The following describes two proteins that form a bound complex.

Sequence of the first protein:
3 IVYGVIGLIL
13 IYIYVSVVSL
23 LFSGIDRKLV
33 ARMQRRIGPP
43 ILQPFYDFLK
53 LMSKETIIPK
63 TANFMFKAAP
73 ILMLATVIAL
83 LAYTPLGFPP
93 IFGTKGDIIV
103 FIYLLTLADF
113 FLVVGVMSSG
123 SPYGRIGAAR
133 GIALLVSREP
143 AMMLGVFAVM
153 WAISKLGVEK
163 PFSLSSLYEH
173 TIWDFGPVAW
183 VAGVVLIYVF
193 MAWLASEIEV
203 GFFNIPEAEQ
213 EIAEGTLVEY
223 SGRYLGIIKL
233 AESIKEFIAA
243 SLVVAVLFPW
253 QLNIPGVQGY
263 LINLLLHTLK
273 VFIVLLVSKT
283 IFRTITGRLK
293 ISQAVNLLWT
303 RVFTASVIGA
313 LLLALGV

Interface contacts:
Residue F12 in the second protein is in contact with residue E213 in the first protein (closest heavy-atom distance 3.2 Å).
Residue L130 in the second protein contacts residue Q36 in the first protein (closest heavy-atom distance 4.8 Å).
Residue P17 in the second protein contacts residue I214 in the first protein (closest heavy-atom distance 3.0 Å).
Residue A198 in the second protein contacts residue L291 in the first protein (closest heavy-atom distance 4.6 Å).
Residue T126 in the second protein contacts residue Q36 in the first protein (closest heavy-atom distance 3.3 Å).
Residue P11 in the second protein is in contact with residue Y125 in the first protein (closest heavy-atom distance 3.8 Å).
Residue F12 in the second protein is in contact with residue Y125 in the first protein (closest heavy-atom distance 4.4 Å).
Residue T195 in the second protein interacts with residue T288 in the first protein (closest heavy-atom distance 3.6 Å).
Residue L361 in the second protein is in contact with residue I128 in the first protein (closest heavy-atom distance 4.4 Å).
Residue R199 in the second protein interacts with residue R290 in the first protein (closest heavy-atom distance 3.9 Å).
Residue G123 in the second protein is in contact with residue R290 in the first protein (closest heavy-atom distance 4.0 Å).
Residue Y124 in the second protein contacts residue T286 in the first protein (closest heavy-atom distance 4.9 Å).
Residue Y124 in the second protein is in contact with residue T288 in the first protein (closest heavy-atom distance 3.6 Å).
Residue L364 in the second protein contacts residue E213 in the first protein (closest heavy-atom distance 3.9 Å).
Residue V203 in the second protein interacts with residue K292 in the first protein (closest heavy-atom distance 4.6 Å).
Residue H129 in the second protein contacts residue Q36 in the first protein (closest heavy-atom distance 4.2 Å).
Residue A362 in the second protein interacts with residue E211 in the first protein (closest heavy-atom distance 4.1 Å).
Residue H16 in the second protein contacts residue E213 in the first protein (closest heavy-atom distance 4.8 Å).
Residue E360 in the second protein is in contact with residue K292 in the first protein (closest heavy-atom distance 4.2 Å).
Residue Y124 in the second protein contacts residue I287 in the first protein (closest heavy-atom distance 3.7 Å).
Residue H129 in the second protein is in contact with residue R38 in the first protein (closest heavy-atom distance 3.0 Å).
Residue A198 in the second protein is in contact with residue Q295 in the first protein (closest heavy-atom distance 3.4 Å).
Residue I10 in the second protein is in contact with residue P124 in the first protein (closest heavy-atom distance 4.6 Å).
Residue H16 in the second protein contacts residue A215 in the first protein (closest heavy-atom distance 4.6 Å).
Residue I122 in the second protein is in contact with residue G289 in the first protein (closest heavy-atom distance 3.7 Å).
Residue D125 in the second protein contacts residue R285 in the first protein (closest heavy-atom distance 4.9 Å).
Residue I27 in the second protein contacts residue E213 in the first protein (closest heavy-atom distance 4.9 Å).
Residue H16 in the second protein contacts residue E216 in the first protein (closest heavy-atom distance 3.1 Å).
Residue E32 in the second protein is in contact with residue R132 in the first protein (closest heavy-atom distance 4.6 Å).
Residue L361 in the second protein is in contact with residue Q212 in the first protein (closest heavy-atom distance 4.9 Å).
Residue S194 in the second protein contacts residue F204 in the first protein (closest heavy-atom distance 4.1 Å).
Residue H16 in the second protein contacts residue Q212 in the first protein (closest heavy-atom distance 4.7 Å).
Residue T195 in the second protein is in contact with residue R290 in the first protein (closest heavy-atom distance 3.7 Å).
Residue T195 in the second protein contacts residue G289 in the first protein (closest heavy-atom distance 4.0 Å).
Residue I10 in the second protein contacts residue Y125 in the first protein (closest heavy-atom distance 4.0 Å).
Residue D121 in the second protein interacts with residue R290 in the first protein (closest heavy-atom distance 4.7 Å).
Residue V365 in the second protein is in contact with residue I214 in the first protein (closest heavy-atom distance 2.8 Å).
Residue R199 in the second protein contacts residue L291 in the first protein (closest heavy-atom distance 2.9 Å).
Residue G123 in the second protein contacts residue G289 in the first protein (closest heavy-atom distance 4.3 Å).
Residue P11 in the second protein is in contact with residue E213 in the first protein (closest heavy-atom distance 4.2 Å).
Residue H16 in the second protein contacts residue Y125 in the first protein (closest heavy-atom distance 4.6 Å).
Residue Y124 in the second protein contacts residue G289 in the first protein (closest heavy-atom distance 3.3 Å).
Residue L133 in the second protein interacts with residue R37 in the first protein (closest heavy-atom distance 3.8 Å).
Residue D125 in the second protein is in contact with residue Q36 in the first protein (closest heavy-atom distance 4.2 Å).
Residue I122 in the second protein contacts residue R290 in the first protein (closest heavy-atom distance 2.9 Å).
Residue F12 in the second protein contacts residue I214 in the first protein (closest heavy-atom distance 3.1 Å).
Residue G18 in the second protein interacts with residue I214 in the first protein (closest heavy-atom distance 3.9 Å).
Residue E360 in the second protein interacts with residue S294 in the first protein (closest heavy-atom distance 3.9 Å).
Residue L361 in the second protein interacts with residue R132 in the first protein (closest heavy-atom distance 3.5 Å).
Residue I10 in the second protein contacts residue E213 in the first protein (closest heavy-atom distance 4.8 Å).
Residue P17 in the second protein interacts with residue A215 in the first protein (closest heavy-atom distance 3.7 Å).
Residue R199 in the second protein is in contact with residue K292 in the first protein (closest heavy-atom distance 4.3 Å).
Residue L361 in the second protein is in contact with residue E213 in the first protein (closest heavy-atom distance 4.8 Å).
Residue P17 in the second protein interacts with residue E216 in the first protein (closest heavy-atom distance 2.9 Å).
Residue S194 in the second protein is in contact with residue T288 in the first protein (closest heavy-atom distance 4.7 Å).
Residue T126 in the second protein is in contact with residue T286 in the first protein (closest heavy-atom distance 3.2 Å).
Residue H16 in the second protein contacts residue I214 in the first protein (closest heavy-atom distance 2.9 Å).
Residue V365 in the second protein is in contact with residue E213 in the first protein (closest heavy-atom distance 3.2 Å).
Residue T195 in the second protein interacts with residue F204 in the first protein (closest heavy-atom distance 4.4 Å).
Residue E32 in the second protein contacts residue I293 in the first protein (closest heavy-atom distance 4.6 Å).

Sequence of the second protein:
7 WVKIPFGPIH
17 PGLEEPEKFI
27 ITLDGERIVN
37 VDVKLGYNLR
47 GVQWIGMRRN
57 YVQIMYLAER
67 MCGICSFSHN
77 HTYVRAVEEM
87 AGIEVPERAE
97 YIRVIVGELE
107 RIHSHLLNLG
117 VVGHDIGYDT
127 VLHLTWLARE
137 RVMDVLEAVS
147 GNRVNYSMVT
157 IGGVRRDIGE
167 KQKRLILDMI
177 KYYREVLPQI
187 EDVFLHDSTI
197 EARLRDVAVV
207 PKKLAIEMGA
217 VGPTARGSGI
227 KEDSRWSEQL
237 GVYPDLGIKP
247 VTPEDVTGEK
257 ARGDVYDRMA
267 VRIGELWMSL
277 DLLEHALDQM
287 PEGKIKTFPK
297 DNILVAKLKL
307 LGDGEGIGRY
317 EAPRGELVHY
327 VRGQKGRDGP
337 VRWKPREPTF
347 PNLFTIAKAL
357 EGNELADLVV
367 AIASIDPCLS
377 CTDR